Sequence of the second protein:
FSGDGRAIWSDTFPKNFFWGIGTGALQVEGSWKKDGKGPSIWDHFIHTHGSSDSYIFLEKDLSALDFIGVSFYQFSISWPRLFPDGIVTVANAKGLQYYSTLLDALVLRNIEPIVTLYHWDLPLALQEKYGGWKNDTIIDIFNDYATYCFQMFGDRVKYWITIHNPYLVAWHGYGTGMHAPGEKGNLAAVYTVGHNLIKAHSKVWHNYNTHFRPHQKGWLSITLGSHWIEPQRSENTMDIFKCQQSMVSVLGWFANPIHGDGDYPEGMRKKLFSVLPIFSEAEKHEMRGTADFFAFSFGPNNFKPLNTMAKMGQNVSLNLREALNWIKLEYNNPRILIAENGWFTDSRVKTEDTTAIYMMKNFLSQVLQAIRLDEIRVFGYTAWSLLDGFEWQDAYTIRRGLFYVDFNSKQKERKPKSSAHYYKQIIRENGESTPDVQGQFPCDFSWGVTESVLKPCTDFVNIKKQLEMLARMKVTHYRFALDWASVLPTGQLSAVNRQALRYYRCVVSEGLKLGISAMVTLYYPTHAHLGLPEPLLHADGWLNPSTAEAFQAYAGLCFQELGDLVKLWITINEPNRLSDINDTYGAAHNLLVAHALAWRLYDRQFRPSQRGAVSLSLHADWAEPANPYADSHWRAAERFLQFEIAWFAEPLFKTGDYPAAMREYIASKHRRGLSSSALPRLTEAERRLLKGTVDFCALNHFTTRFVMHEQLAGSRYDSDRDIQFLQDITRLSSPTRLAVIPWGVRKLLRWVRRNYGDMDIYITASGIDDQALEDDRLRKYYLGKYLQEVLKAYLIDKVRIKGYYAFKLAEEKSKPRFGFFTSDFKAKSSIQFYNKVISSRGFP

This data describes a binding interaction between two proteins.

Sequence of the first protein:
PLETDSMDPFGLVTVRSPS

Contacts between the two chains:
Residue W390 in the second protein interacts with residue M31 in the first protein (closest heavy-atom distance 3.4 Å).
Residue H714 in the second protein is in contact with residue S45 in the first protein (closest heavy-atom distance 3.7 Å).
Residue W390 in the second protein interacts with residue P33 in the first protein (closest heavy-atom distance 3.6 Å).
Residue W390 in the second protein contacts residue T28 in the first protein (closest heavy-atom distance 3.6 Å).
Residue M406 in the second protein is in contact with residue P33 in the first protein (closest heavy-atom distance 4.0 Å).
Residue Q819 in the second protein contacts residue V37 in the first protein (closest heavy-atom distance 3.9 Å).
Residue L833 in the second protein is in contact with residue P46 in the first protein (closest heavy-atom distance 4.1 Å).
Residue Q822 in the second protein is in contact with residue V37 in the first protein (closest heavy-atom distance 4.8 Å).
Residue F902 in the second protein contacts residue S47 in the first protein (closest heavy-atom distance 3.9 Å).
Residue T616 in the second protein is in contact with residue S47 in the first protein (closest heavy-atom distance 4.8 Å).
Residue N795 in the second protein is in contact with residue S47 in the first protein (closest heavy-atom distance 3.8 Å).
Residue H714 in the second protein contacts residue P46 in the first protein (closest heavy-atom distance 4.6 Å).
Residue K351 in the second protein interacts with residue T28 in the first protein (closest heavy-atom distance 3.5 Å).
Residue T392 in the second protein is in contact with residue M31 in the first protein (closest heavy-atom distance 3.8 Å).
Residue F913 in the second protein interacts with residue P46 in the first protein (closest heavy-atom distance 3.5 Å).
Residue W390 in the second protein is in contact with residue D32 in the first protein (closest heavy-atom distance 5.0 Å).
Residue V396 in the second protein contacts residue M31 in the first protein (closest heavy-atom distance 4.1 Å).
Residue D393 in the second protein interacts with residue M31 in the first protein (closest heavy-atom distance 3.6 Å).
Residue N409 in the second protein is in contact with residue F34 in the first protein (closest heavy-atom distance 4.5 Å).
Residue F391 in the second protein contacts residue D29 in the first protein (closest heavy-atom distance 4.1 Å).
Residue R800 in the second protein interacts with residue R44 in the first protein (closest heavy-atom distance 5.0 Å).
Residue L365 in the second protein contacts residue P33 in the first protein (closest heavy-atom distance 4.0 Å).
Residue F902 in the second protein interacts with residue P46 in the first protein (closest heavy-atom distance 3.1 Å).
Residue I824 in the second protein is in contact with residue L36 in the first protein (closest heavy-atom distance 4.0 Å).
Residue Y614 in the second protein is in contact with residue S47 in the first protein (closest heavy-atom distance 2.5 Å).
Residue I824 in the second protein contacts residue F34 in the first protein (closest heavy-atom distance 5.0 Å).
Residue W390 in the second protein interacts with residue S30 in the first protein (closest heavy-atom distance 3.0 Å).
Residue L821 in the second protein contacts residue V37 in the first protein (closest heavy-atom distance 4.3 Å).
Residue Y405 in the second protein interacts with residue L36 in the first protein (closest heavy-atom distance 4.0 Å).
Residue F350 in the second protein interacts with residue T28 in the first protein (closest heavy-atom distance 3.4 Å).
Residue L821 in the second protein interacts with residue L36 in the first protein (closest heavy-atom distance 3.3 Å).
Residue M406 in the second protein is in contact with residue M31 in the first protein (closest heavy-atom distance 4.7 Å).
Residue R667 in the second protein is in contact with residue S45 in the first protein (closest heavy-atom distance 4.4 Å).
Residue E664 in the second protein is in contact with residue S47 in the first protein (closest heavy-atom distance 2.5 Å).
Residue V363 in the second protein is in contact with residue T28 in the first protein (closest heavy-atom distance 4.2 Å).
Residue F391 in the second protein contacts residue M31 in the first protein (closest heavy-atom distance 3.3 Å).
Residue T402 in the second protein is in contact with residue D32 in the first protein (closest heavy-atom distance 4.8 Å).
Residue T402 in the second protein interacts with residue V37 in the first protein (closest heavy-atom distance 4.7 Å).
Residue L365 in the second protein is in contact with residue F34 in the first protein (closest heavy-atom distance 3.7 Å).
Residue F820 in the second protein contacts residue V37 in the first protein (closest heavy-atom distance 3.3 Å).
Residue V363 in the second protein interacts with residue L26 in the first protein (closest heavy-atom distance 3.9 Å).
Residue Q822 in the second protein interacts with residue L36 in the first protein (closest heavy-atom distance 2.8 Å).
Residue F820 in the second protein contacts residue T38 in the first protein (closest heavy-atom distance 2.5 Å).
Residue T402 in the second protein interacts with residue M31 in the first protein (closest heavy-atom distance 4.2 Å).
Residue F820 in the second protein contacts residue L36 in the first protein (closest heavy-atom distance 3.6 Å).
Residue E664 in the second protein is in contact with residue S45 in the first protein (closest heavy-atom distance 2.5 Å).
Residue F391 in the second protein contacts residue T28 in the first protein (closest heavy-atom distance 4.6 Å).
Residue M406 in the second protein contacts residue L36 in the first protein (closest heavy-atom distance 4.9 Å).
Residue L821 in the second protein is in contact with residue T38 in the first protein (closest heavy-atom distance 4.5 Å).
Residue M406 in the second protein interacts with residue F34 in the first protein (closest heavy-atom distance 3.8 Å).
Residue F797 in the second protein is in contact with residue S45 in the first protein (closest heavy-atom distance 4.9 Å).
Residue F797 in the second protein is in contact with residue S47 in the first protein (closest heavy-atom distance 4.4 Å).
Residue F797 in the second protein is in contact with residue P46 in the first protein (closest heavy-atom distance 3.6 Å).
Residue F391 in the second protein is in contact with residue S30 in the first protein (closest heavy-atom distance 3.7 Å).
Residue M803 in the second protein interacts with residue V37 in the first protein (closest heavy-atom distance 4.3 Å).
Residue D823 in the second protein contacts residue L36 in the first protein (closest heavy-atom distance 5.0 Å).